Sequence of protein 1:
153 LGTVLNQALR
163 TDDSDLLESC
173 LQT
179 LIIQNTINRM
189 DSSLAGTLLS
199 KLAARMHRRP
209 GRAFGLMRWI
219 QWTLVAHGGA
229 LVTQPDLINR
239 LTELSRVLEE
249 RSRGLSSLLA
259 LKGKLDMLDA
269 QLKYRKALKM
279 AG

Contacts between the two chains:
Residue M265 in protein 2 contacts residue V223 in protein 1 (closest heavy-atom distance 4.9 Å).
Residue V223 in protein 2 contacts residue A268 in protein 1 (closest heavy-atom distance 4.7 Å).
Residue A268 in protein 2 interacts with residue V223 in protein 1 (closest heavy-atom distance 4.6 Å).
Residue V223 in protein 2 contacts residue Q269 in protein 1 (closest heavy-atom distance 5.0 Å).
Residue V223 in protein 2 interacts with residue Y272 in protein 1 (closest heavy-atom distance 4.7 Å).
Residue Q269 in protein 2 contacts residue V223 in protein 1 (closest heavy-atom distance 4.7 Å).

These two protein chains interact to form a complex.

Sequence of protein 2:
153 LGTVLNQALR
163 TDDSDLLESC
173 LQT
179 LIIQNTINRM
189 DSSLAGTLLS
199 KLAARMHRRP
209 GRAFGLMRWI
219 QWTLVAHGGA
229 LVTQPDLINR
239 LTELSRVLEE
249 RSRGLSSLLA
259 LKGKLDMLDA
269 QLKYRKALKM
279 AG